Sequence of chain B:
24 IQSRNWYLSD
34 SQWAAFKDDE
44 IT

Sequence of chain A:
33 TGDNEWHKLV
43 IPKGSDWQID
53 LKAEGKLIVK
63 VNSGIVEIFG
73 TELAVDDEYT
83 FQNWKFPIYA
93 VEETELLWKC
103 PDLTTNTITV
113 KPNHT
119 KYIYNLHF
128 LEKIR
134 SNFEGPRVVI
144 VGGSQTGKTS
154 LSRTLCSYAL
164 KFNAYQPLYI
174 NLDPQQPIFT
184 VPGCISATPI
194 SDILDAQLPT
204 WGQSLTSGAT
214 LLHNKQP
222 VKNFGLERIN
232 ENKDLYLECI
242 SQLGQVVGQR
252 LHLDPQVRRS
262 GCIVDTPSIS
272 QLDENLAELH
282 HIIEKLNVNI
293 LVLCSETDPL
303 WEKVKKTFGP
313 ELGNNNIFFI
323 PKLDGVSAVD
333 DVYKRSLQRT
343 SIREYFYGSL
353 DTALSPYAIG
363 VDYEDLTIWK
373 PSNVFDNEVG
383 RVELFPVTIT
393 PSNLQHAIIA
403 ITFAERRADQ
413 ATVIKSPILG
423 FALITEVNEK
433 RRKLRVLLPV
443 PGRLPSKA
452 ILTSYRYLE

Residue-level contacts at the interface:
Residue G211 in chain A interacts with residue Q25 in chain B (closest heavy-atom distance 3.0 Å).
Residue P441 in chain A interacts with residue S26 in chain B (closest heavy-atom distance 3.8 Å).
Residue L208 in chain A contacts residue R27 in chain B (closest heavy-atom distance 3.7 Å).
Residue S357 in chain A interacts with residue Q25 in chain B (closest heavy-atom distance 2.8 Å).
Residue Q219 in chain A is in contact with residue F39 in chain B (closest heavy-atom distance 3.5 Å).
Residue R251 in chain A is in contact with residue D41 in chain B (closest heavy-atom distance 3.2 Å).
Residue Y347 in chain A contacts residue R27 in chain B (closest heavy-atom distance 2.8 Å).
Residue Q206 in chain A is in contact with residue R27 in chain B (closest heavy-atom distance 3.0 Å).
Residue L356 in chain A interacts with residue R27 in chain B (closest heavy-atom distance 3.4 Å).
Residue S210 in chain A contacts residue N28 in chain B (closest heavy-atom distance 3.0 Å).
Residue S207 in chain A is in contact with residue R27 in chain B (closest heavy-atom distance 3.0 Å).
Residue L356 in chain A contacts residue Q25 in chain B (closest heavy-atom distance 3.8 Å).
Residue Q169 in chain A interacts with residue D41 in chain B (closest heavy-atom distance 3.8 Å).
Residue P419 in chain A contacts residue D33 in chain B (closest heavy-atom distance 3.4 Å).
Residue Q219 in chain A is in contact with residue W36 in chain B (closest heavy-atom distance 3.1 Å).
Residue F405 in chain A contacts residue S32 in chain B (closest heavy-atom distance 3.6 Å).
Residue T209 in chain A contacts residue S26 in chain B (closest heavy-atom distance 3.3 Å).
Residue Q219 in chain A interacts with residue L31 in chain B (closest heavy-atom distance 3.4 Å).
Residue T213 in chain A contacts residue Q25 in chain B (closest heavy-atom distance 3.7 Å).
Residue T183 in chain A is in contact with residue Y30 in chain B (closest heavy-atom distance 2.9 Å).
Residue I420 in chain A is in contact with residue Y30 in chain B (closest heavy-atom distance 3.7 Å).
Residue Q219 in chain A is in contact with residue I44 in chain B (closest heavy-atom distance 3.8 Å).
Residue L254 in chain A contacts residue K40 in chain B (closest heavy-atom distance 2.8 Å).
Residue V442 in chain A interacts with residue W29 in chain B (closest heavy-atom distance 3.4 Å).
Residue T209 in chain A is in contact with residue N28 in chain B (closest heavy-atom distance 3.1 Å).
Residue Q257 in chain A interacts with residue D42 in chain B (closest heavy-atom distance 3.2 Å).
Residue E346 in chain A interacts with residue R27 in chain B (closest heavy-atom distance 2.7 Å).
Residue S357 in chain A contacts residue S26 in chain B (closest heavy-atom distance 2.9 Å).
Residue G422 in chain A contacts residue W29 in chain B (closest heavy-atom distance 3.7 Å).
Residue A212 in chain A interacts with residue Q25 in chain B (closest heavy-atom distance 3.3 Å).
Residue V247 in chain A interacts with residue D33 in chain B (closest heavy-atom distance 3.3 Å).
Residue R251 in chain A is in contact with residue A37 in chain B (closest heavy-atom distance 3.7 Å).
Residue L421 in chain A contacts residue Y30 in chain B (closest heavy-atom distance 2.7 Å).
Residue R251 in chain A interacts with residue F39 in chain B (closest heavy-atom distance 2.9 Å).
Residue L421 in chain A is in contact with residue W29 in chain B (closest heavy-atom distance 3.5 Å).
Residue V442 in chain A contacts residue R27 in chain B (closest heavy-atom distance 3.2 Å).
Residue L208 in chain A contacts residue N28 in chain B (closest heavy-atom distance 3.3 Å).
Residue P441 in chain A contacts residue R27 in chain B (closest heavy-atom distance 3.3 Å).
Residue L356 in chain A is in contact with residue S26 in chain B (closest heavy-atom distance 3.7 Å).
Residue H216 in chain A is in contact with residue I44 in chain B (closest heavy-atom distance 3.5 Å).
Residue T209 in chain A is in contact with residue R27 in chain B (closest heavy-atom distance 3.8 Å).
Residue S210 in chain A is in contact with residue Q25 in chain B (closest heavy-atom distance 3.4 Å).
Residue P443 in chain A is in contact with residue S26 in chain B (closest heavy-atom distance 3.4 Å).
Residue N217 in chain A interacts with residue I44 in chain B (closest heavy-atom distance 3.4 Å).
Residue S194 in chain A interacts with residue D41 in chain B (closest heavy-atom distance 2.5 Å).
Residue I403 in chain A contacts residue W29 in chain B (closest heavy-atom distance 3.8 Å).
Residue Y347 in chain A is in contact with residue Y30 in chain B (closest heavy-atom distance 3.2 Å).
Residue S210 in chain A interacts with residue S26 in chain B (closest heavy-atom distance 2.7 Å).
Residue P441 in chain A interacts with residue W29 in chain B (closest heavy-atom distance 3.5 Å).
Residue K223 in chain A is in contact with residue D33 in chain B (closest heavy-atom distance 3.2 Å).
Residue R251 in chain A is in contact with residue W36 in chain B (closest heavy-atom distance 3.5 Å).
Residue F405 in chain A is in contact with residue Y30 in chain B (closest heavy-atom distance 3.7 Å).
Residue V247 in chain A contacts residue W36 in chain B (closest heavy-atom distance 3.5 Å).
Residue Q250 in chain A interacts with residue A37 in chain B (closest heavy-atom distance 3.8 Å).
Residue P192 in chain A is in contact with residue D41 in chain B (closest heavy-atom distance 3.7 Å).
Residue T209 in chain A contacts residue Q25 in chain B (closest heavy-atom distance 2.8 Å).
Residue A190 in chain A is in contact with residue W36 in chain B (closest heavy-atom distance 3.8 Å).
Residue L254 in chain A is in contact with residue A37 in chain B (closest heavy-atom distance 3.6 Å).
Residue S207 in chain A is in contact with residue Y30 in chain B (closest heavy-atom distance 3.7 Å).
Residue P447 in chain A interacts with residue W29 in chain B (closest heavy-atom distance 3.6 Å).

The following describes two proteins that form a bound complex.